Residue-level contacts at the interface:
Residue P68 in the first protein contacts residue F11 in the second protein (closest heavy-atom distance 3.6 Å).
Residue T55 in the first protein is in contact with residue W18 in the second protein (closest heavy-atom distance 3.3 Å).
Residue R66 in the first protein interacts with residue F11 in the second protein (closest heavy-atom distance 3.9 Å).
Residue F11 in the first protein interacts with residue P68 in the second protein (closest heavy-atom distance 3.6 Å).
Residue M56 in the first protein is in contact with residue W18 in the second protein (closest heavy-atom distance 3.1 Å).
Residue V57 in the first protein is in contact with residue F11 in the second protein (closest heavy-atom distance 3.6 Å).
Residue F11 in the first protein contacts residue R67 in the second protein (closest heavy-atom distance 4.4 Å).
Residue W18 in the first protein is in contact with residue M56 in the second protein (closest heavy-atom distance 3.1 Å).
Residue F11 in the first protein interacts with residue R66 in the second protein (closest heavy-atom distance 4.0 Å).
Residue W18 in the first protein interacts with residue V57 in the second protein (closest heavy-atom distance 4.5 Å).
Residue F11 in the first protein is in contact with residue V57 in the second protein (closest heavy-atom distance 3.6 Å).
Residue S15 in the first protein contacts residue R66 in the second protein (closest heavy-atom distance 4.7 Å).
Residue R67 in the first protein interacts with residue F11 in the second protein (closest heavy-atom distance 4.5 Å).
Residue G16 in the first protein is in contact with residue V57 in the second protein (closest heavy-atom distance 4.3 Å).
Residue R66 in the first protein is in contact with residue G16 in the second protein (closest heavy-atom distance 3.8 Å).
Residue M56 in the first protein interacts with residue M70 in the second protein (closest heavy-atom distance 4.9 Å).
Residue V69 in the first protein contacts residue W18 in the second protein (closest heavy-atom distance 3.8 Å).
Residue G16 in the first protein interacts with residue R66 in the second protein (closest heavy-atom distance 2.9 Å).
Residue W18 in the first protein is in contact with residue W18 in the second protein (closest heavy-atom distance 4.0 Å).
Residue W18 in the first protein is in contact with residue T55 in the second protein (closest heavy-atom distance 3.2 Å).
Residue V57 in the first protein is in contact with residue W18 in the second protein (closest heavy-atom distance 4.7 Å).
Residue V57 in the first protein interacts with residue G16 in the second protein (closest heavy-atom distance 4.4 Å).
Residue W18 in the first protein interacts with residue V69 in the second protein (closest heavy-atom distance 3.8 Å).
Residue P68 in the first protein is in contact with residue W18 in the second protein (closest heavy-atom distance 3.5 Å).
Residue P68 in the first protein is in contact with residue P68 in the second protein (closest heavy-atom distance 3.5 Å).
Residue M70 in the first protein interacts with residue M56 in the second protein (closest heavy-atom distance 5.0 Å).
Residue W18 in the first protein is in contact with residue P68 in the second protein (closest heavy-atom distance 3.4 Å).

Sequence of the first protein:
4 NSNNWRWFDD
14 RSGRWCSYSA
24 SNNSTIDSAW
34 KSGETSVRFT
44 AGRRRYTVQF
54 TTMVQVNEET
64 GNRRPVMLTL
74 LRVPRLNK

Sequence of the second protein:
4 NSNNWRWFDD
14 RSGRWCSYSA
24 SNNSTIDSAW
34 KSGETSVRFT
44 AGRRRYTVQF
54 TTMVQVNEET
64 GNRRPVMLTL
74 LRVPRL

This data describes a binding interaction between two proteins.